Interface contacts:
Residue F264 in protein 1 contacts residue M6 in protein 2 (closest heavy-atom distance 3.0 Å).
Residue Q266 in protein 1 contacts residue M6 in protein 2 (closest heavy-atom distance 3.3 Å).
Residue S261 in protein 1 interacts with residue F9 in protein 2 (closest heavy-atom distance 5.0 Å).
Residue C262 in protein 1 interacts with residue F9 in protein 2 (closest heavy-atom distance 4.2 Å).
Residue E265 in protein 1 is in contact with residue M6 in protein 2 (closest heavy-atom distance 3.1 Å).
Residue E265 in protein 1 interacts with residue T7 in protein 2 (closest heavy-atom distance 4.1 Å).
Residue F264 in protein 1 is in contact with residue F9 in protein 2 (closest heavy-atom distance 3.3 Å).
Residue F260 in protein 1 is in contact with residue F9 in protein 2 (closest heavy-atom distance 3.3 Å).
Residue E265 in protein 1 interacts with residue K5 in protein 2 (closest heavy-atom distance 3.6 Å).
Residue F264 in protein 1 is in contact with residue S8 in protein 2 (closest heavy-atom distance 3.4 Å).
Residue A263 in protein 1 interacts with residue T7 in protein 2 (closest heavy-atom distance 3.6 Å).
Residue C262 in protein 1 contacts residue S8 in protein 2 (closest heavy-atom distance 4.4 Å).
Residue F264 in protein 1 is in contact with residue T7 in protein 2 (closest heavy-atom distance 3.1 Å).
Residue A263 in protein 1 interacts with residue S8 in protein 2 (closest heavy-atom distance 4.7 Å).

Sequence of protein 2:
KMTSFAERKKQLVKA

The following describes two proteins that form a bound complex.

Sequence of protein 1:
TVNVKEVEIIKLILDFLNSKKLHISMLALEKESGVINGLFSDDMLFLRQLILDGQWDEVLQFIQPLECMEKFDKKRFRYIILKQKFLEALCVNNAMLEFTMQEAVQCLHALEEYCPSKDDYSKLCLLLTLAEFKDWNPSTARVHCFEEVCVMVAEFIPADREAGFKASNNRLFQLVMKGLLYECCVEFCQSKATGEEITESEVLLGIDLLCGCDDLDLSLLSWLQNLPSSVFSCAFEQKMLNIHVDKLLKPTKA